This data describes a binding interaction between two proteins.

Interface contacts:
Residue A118 in the first protein contacts residue V273 in the second protein (closest heavy-atom distance 4.5 Å).
Residue V117 in the first protein is in contact with residue D274 in the second protein (closest heavy-atom distance 3.3 Å).
Residue G79 in the first protein is in contact with residue L275 in the second protein (closest heavy-atom distance 4.9 Å).
Residue K81 in the first protein interacts with residue V273 in the second protein (closest heavy-atom distance 4.2 Å).
Residue K81 in the first protein is in contact with residue A277 in the second protein (closest heavy-atom distance 4.0 Å).
Residue Y115 in the first protein is in contact with residue V273 in the second protein (closest heavy-atom distance 4.1 Å).
Residue R114 in the first protein interacts with residue D274 in the second protein (closest heavy-atom distance 2.9 Å).
Residue V78 in the first protein interacts with residue V273 in the second protein (closest heavy-atom distance 3.7 Å).
Residue K81 in the first protein is in contact with residue D274 in the second protein (closest heavy-atom distance 4.6 Å).
Residue S75 in the first protein interacts with residue V273 in the second protein (closest heavy-atom distance 3.9 Å).
Residue G79 in the first protein contacts residue V273 in the second protein (closest heavy-atom distance 3.8 Å).
Residue K81 in the first protein contacts residue P276 in the second protein (closest heavy-atom distance 3.4 Å).
Residue Y115 in the first protein interacts with residue R271 in the second protein (closest heavy-atom distance 4.3 Å).
Residue K81 in the first protein is in contact with residue L275 in the second protein (closest heavy-atom distance 2.9 Å).

Sequence of the second protein:
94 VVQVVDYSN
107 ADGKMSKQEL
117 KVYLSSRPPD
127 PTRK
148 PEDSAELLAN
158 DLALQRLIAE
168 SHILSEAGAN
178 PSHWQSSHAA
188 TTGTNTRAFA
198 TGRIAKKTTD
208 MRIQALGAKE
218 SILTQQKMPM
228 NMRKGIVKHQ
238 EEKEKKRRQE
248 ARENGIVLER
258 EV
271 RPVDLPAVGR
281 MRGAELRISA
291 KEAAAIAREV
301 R

Sequence of the first protein:
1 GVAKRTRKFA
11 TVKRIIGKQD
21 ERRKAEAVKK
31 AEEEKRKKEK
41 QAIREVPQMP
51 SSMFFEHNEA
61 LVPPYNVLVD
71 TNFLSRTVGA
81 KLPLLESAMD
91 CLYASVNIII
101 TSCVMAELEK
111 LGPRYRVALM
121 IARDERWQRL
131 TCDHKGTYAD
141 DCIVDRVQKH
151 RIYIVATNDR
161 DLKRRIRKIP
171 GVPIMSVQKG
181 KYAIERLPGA